Sequence of protein 1:
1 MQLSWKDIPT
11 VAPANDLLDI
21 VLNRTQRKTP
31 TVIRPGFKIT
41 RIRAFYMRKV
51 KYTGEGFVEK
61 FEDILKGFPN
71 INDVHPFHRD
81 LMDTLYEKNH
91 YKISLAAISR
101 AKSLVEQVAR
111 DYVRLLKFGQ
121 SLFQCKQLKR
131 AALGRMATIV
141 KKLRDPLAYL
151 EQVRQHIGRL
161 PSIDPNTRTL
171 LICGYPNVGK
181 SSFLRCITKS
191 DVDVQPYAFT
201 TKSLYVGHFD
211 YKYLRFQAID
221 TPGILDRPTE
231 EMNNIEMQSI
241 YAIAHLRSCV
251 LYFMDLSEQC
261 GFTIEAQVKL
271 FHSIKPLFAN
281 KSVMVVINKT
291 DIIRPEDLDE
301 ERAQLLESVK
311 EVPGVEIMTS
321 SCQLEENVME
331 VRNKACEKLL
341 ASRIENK

Sequence of protein 2:
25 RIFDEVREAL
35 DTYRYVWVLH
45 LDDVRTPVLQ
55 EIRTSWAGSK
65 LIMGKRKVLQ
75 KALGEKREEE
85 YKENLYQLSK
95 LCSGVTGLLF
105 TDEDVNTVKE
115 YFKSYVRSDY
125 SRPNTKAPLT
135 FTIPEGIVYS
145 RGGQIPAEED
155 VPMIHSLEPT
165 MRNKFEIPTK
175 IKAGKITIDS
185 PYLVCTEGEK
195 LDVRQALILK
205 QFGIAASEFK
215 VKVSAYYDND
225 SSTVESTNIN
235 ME

Residue-level contacts at the interface:
Residue V192 in protein 1 interacts with residue A177 in protein 2 (closest heavy-atom distance 4.9 Å).
Residue V192 in protein 1 interacts with residue G178 in protein 2 (closest heavy-atom distance 4.6 Å).

The following describes two proteins that form a bound complex.